Sequence of chain A:
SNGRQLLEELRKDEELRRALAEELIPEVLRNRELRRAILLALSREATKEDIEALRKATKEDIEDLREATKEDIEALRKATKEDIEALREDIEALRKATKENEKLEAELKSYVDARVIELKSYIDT

Contacts between the two chains:
Residue R93 in chain B is in contact with residue L92 in chain A (closest heavy-atom distance 3.6 Å).
Residue I67 in chain B contacts residue D66 in chain A (closest heavy-atom distance 3.7 Å).
Residue L11 in chain B is in contact with residue L24 in chain A (closest heavy-atom distance 3.6 Å).
Residue E111 in chain B interacts with residue E113 in chain A (closest heavy-atom distance 3.4 Å).
Residue G7 in chain B contacts residue L20 in chain A (closest heavy-atom distance 3.8 Å).
Residue G7 in chain B is in contact with residue E13 in chain A (closest heavy-atom distance 3.2 Å).
Residue N6 in chain B contacts residue E13 in chain A (closest heavy-atom distance 3.8 Å).
Residue L14 in chain B contacts residue L24 in chain A (closest heavy-atom distance 3.3 Å).
Residue T52 in chain B contacts residue E49 in chain A (closest heavy-atom distance 3.0 Å).
Residue L43 in chain B contacts residue L46 in chain A (closest heavy-atom distance 3.7 Å).
Residue L114 in chain B interacts with residue L114 in chain A (closest heavy-atom distance 3.5 Å).
Residue S5 in chain B is in contact with residue E13 in chain A (closest heavy-atom distance 3.1 Å).
Residue T52 in chain B contacts residue A51 in chain A (closest heavy-atom distance 3.4 Å).
Residue L46 in chain B interacts with residue I42 in chain A (closest heavy-atom distance 3.7 Å).
Residue I129 in chain B interacts with residue I129 in chain A (closest heavy-atom distance 3.2 Å).
Residue I96 in chain B is in contact with residue I96 in chain A (closest heavy-atom distance 3.8 Å).
Residue N6 in chain B interacts with residue Q9 in chain A (closest heavy-atom distance 3.7 Å).
Residue I56 in chain B is in contact with residue I56 in chain A (closest heavy-atom distance 3.8 Å).
Residue L33 in chain B is in contact with residue E37 in chain A (closest heavy-atom distance 3.7 Å).
Residue L11 in chain B is in contact with residue A23 in chain A (closest heavy-atom distance 3.5 Å).
Residue I89 in chain B interacts with residue D88 in chain A (closest heavy-atom distance 3.5 Å).
Residue R82 in chain B contacts residue L81 in chain A (closest heavy-atom distance 3.8 Å).
Residue I78 in chain B is in contact with residue L81 in chain A (closest heavy-atom distance 3.8 Å).
Residue K53 in chain B interacts with residue R48 in chain A (closest heavy-atom distance 3.4 Å).
Residue T63 in chain B is in contact with residue T63 in chain A (closest heavy-atom distance 3.5 Å).
Residue A51 in chain B is in contact with residue A51 in chain A (closest heavy-atom distance 2.9 Å).
Residue K115 in chain B is in contact with residue Y117 in chain A (closest heavy-atom distance 3.7 Å).
Residue I96 in chain B interacts with residue L99 in chain A (closest heavy-atom distance 3.9 Å).
Residue I56 in chain B is in contact with residue D55 in chain A (closest heavy-atom distance 3.2 Å).
Residue V32 in chain B interacts with residue L38 in chain A (closest heavy-atom distance 3.7 Å).
Residue T103 in chain B interacts with residue T103 in chain A (closest heavy-atom distance 3.7 Å).
Residue T85 in chain B contacts residue T85 in chain A (closest heavy-atom distance 3.5 Å).
Residue A25 in chain B contacts residue E31 in chain A (closest heavy-atom distance 3.3 Å).
Residue R15 in chain B interacts with residue E27 in chain A (closest heavy-atom distance 2.8 Å).
Residue T74 in chain B contacts residue T74 in chain A (closest heavy-atom distance 3.5 Å).
Residue L125 in chain B interacts with residue L125 in chain A (closest heavy-atom distance 3.9 Å).
Residue D119 in chain B interacts with residue Y117 in chain A (closest heavy-atom distance 2.6 Å).
Residue L70 in chain B interacts with residue L70 in chain A (closest heavy-atom distance 3.8 Å).
Residue D130 in chain B interacts with residue Y128 in chain A (closest heavy-atom distance 2.7 Å).
Residue L11 in chain B is in contact with residue L20 in chain A (closest heavy-atom distance 3.6 Å).
Residue R22 in chain B interacts with residue E31 in chain A (closest heavy-atom distance 3.4 Å).
Residue L10 in chain B interacts with residue L10 in chain A (closest heavy-atom distance 3.7 Å).
Residue I89 in chain B interacts with residue L92 in chain A (closest heavy-atom distance 3.5 Å).
Residue R8 in chain B interacts with residue D17 in chain A (closest heavy-atom distance 2.7 Å).
Residue R100 in chain B is in contact with residue L99 in chain A (closest heavy-atom distance 3.7 Å).
Residue I29 in chain B interacts with residue N35 in chain A (closest heavy-atom distance 3.6 Å).
Residue A25 in chain B contacts residue L28 in chain A (closest heavy-atom distance 3.9 Å).
Residue L43 in chain B is in contact with residue A45 in chain A (closest heavy-atom distance 3.5 Å).
Residue K53 in chain B interacts with residue E49 in chain A (closest heavy-atom distance 2.9 Å).
Residue I29 in chain B interacts with residue V32 in chain A (closest heavy-atom distance 3.8 Å).
Residue K53 in chain B interacts with residue S47 in chain A (closest heavy-atom distance 3.3 Å).
Residue I78 in chain B is in contact with residue I78 in chain A (closest heavy-atom distance 3.8 Å).
Residue I78 in chain B contacts residue D77 in chain A (closest heavy-atom distance 3.5 Å).
Residue V118 in chain B interacts with residue V118 in chain A (closest heavy-atom distance 3.5 Å).
Residue A25 in chain B interacts with residue V32 in chain A (closest heavy-atom distance 3.6 Å).
Residue R21 in chain B interacts with residue E27 in chain A (closest heavy-atom distance 3.1 Å).
Residue R22 in chain B is in contact with residue R34 in chain A (closest heavy-atom distance 3.2 Å).
Residue R71 in chain B is in contact with residue L70 in chain A (closest heavy-atom distance 3.8 Å).
Residue N6 in chain B contacts residue N6 in chain A (closest heavy-atom distance 3.7 Å).
Residue E111 in chain B is in contact with residue L110 in chain A (closest heavy-atom distance 3.7 Å).

The following describes two proteins that form a bound complex.

Sequence of chain B:
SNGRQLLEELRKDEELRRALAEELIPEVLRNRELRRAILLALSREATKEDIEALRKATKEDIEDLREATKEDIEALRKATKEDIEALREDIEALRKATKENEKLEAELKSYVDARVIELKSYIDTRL